This data describes a binding interaction between two proteins.

Sequence of the first protein:
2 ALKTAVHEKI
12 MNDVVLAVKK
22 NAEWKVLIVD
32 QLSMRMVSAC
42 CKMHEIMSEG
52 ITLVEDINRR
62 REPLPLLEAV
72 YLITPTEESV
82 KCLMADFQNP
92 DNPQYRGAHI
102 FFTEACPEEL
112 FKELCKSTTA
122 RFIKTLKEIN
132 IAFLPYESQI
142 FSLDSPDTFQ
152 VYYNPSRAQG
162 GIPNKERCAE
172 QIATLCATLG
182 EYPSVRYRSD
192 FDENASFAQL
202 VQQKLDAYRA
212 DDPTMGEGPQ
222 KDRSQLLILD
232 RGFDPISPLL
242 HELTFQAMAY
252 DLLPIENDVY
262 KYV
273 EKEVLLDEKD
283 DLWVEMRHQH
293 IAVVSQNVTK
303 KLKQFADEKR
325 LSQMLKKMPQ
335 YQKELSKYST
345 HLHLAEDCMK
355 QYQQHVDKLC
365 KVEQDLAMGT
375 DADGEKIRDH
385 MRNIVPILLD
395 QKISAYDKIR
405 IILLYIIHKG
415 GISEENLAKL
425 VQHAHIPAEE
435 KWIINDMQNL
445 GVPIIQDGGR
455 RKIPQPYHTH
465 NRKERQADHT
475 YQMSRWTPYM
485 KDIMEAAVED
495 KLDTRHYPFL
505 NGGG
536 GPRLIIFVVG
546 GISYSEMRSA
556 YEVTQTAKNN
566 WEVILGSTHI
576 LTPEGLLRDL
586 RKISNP

Residue-level contacts at the interface:
Residue Q336 in the first protein contacts residue E350 in the second protein (closest heavy-atom distance 4.4 Å).
Residue L329 in the first protein interacts with residue Q357 in the second protein (closest heavy-atom distance 4.0 Å).
Residue S343 in the first protein interacts with residue L339 in the second protein (closest heavy-atom distance 3.0 Å).
Residue L325 in the first protein contacts residue I293 in the second protein (closest heavy-atom distance 4.4 Å).
Residue Y342 in the first protein is in contact with residue L339 in the second protein (closest heavy-atom distance 4.2 Å).
Residue M353 in the first protein interacts with residue M328 in the second protein (closest heavy-atom distance 3.4 Å).
Residue S326 in the first protein is in contact with residue Q357 in the second protein (closest heavy-atom distance 2.6 Å).
Residue L329 in the first protein interacts with residue M353 in the second protein (closest heavy-atom distance 3.5 Å).
Residue L329 in the first protein is in contact with residue E350 in the second protein (closest heavy-atom distance 3.7 Å).
Residue L339 in the first protein contacts residue S343 in the second protein (closest heavy-atom distance 3.4 Å).
Residue Q357 in the first protein interacts with residue S326 in the second protein (closest heavy-atom distance 2.8 Å).
Residue M328 in the first protein interacts with residue A294 in the second protein (closest heavy-atom distance 4.2 Å).
Residue T301 in the first protein interacts with residue K311 in the second protein (closest heavy-atom distance 4.4 Å).
Residue A308 in the first protein interacts with residue K305 in the second protein (closest heavy-atom distance 3.0 Å).
Residue M332 in the first protein interacts with residue E350 in the second protein (closest heavy-atom distance 3.2 Å).
Residue T301 in the first protein contacts residue Y335 in the second protein (closest heavy-atom distance 3.2 Å).
Residue L304 in the first protein interacts with residue L339 in the second protein (closest heavy-atom distance 3.8 Å).
Residue L325 in the first protein interacts with residue A294 in the second protein (closest heavy-atom distance 4.2 Å).
Residue E350 in the first protein is in contact with residue M332 in the second protein (closest heavy-atom distance 2.7 Å).
Residue S297 in the first protein interacts with residue M328 in the second protein (closest heavy-atom distance 3.5 Å).
Residue M328 in the first protein is in contact with residue S297 in the second protein (closest heavy-atom distance 3.1 Å).
Residue R312 in the first protein contacts residue K305 in the second protein (closest heavy-atom distance 3.1 Å).
Residue L346 in the first protein is in contact with residue Q336 in the second protein (closest heavy-atom distance 4.2 Å).
Residue L325 in the first protein is in contact with residue M353 in the second protein (closest heavy-atom distance 4.3 Å).
Residue K305 in the first protein contacts residue D309 in the second protein (closest heavy-atom distance 3.4 Å).
Residue M332 in the first protein contacts residue S297 in the second protein (closest heavy-atom distance 3.8 Å).
Residue M353 in the first protein is in contact with residue L329 in the second protein (closest heavy-atom distance 4.3 Å).
Residue L339 in the first protein is in contact with residue L304 in the second protein (closest heavy-atom distance 3.3 Å).
Residue L339 in the first protein contacts residue L339 in the second protein (closest heavy-atom distance 4.4 Å).
Residue M328 in the first protein contacts residue M353 in the second protein (closest heavy-atom distance 3.2 Å).
Residue L304 in the first protein contacts residue Y335 in the second protein (closest heavy-atom distance 3.1 Å).
Residue S297 in the first protein contacts residue M332 in the second protein (closest heavy-atom distance 4.6 Å).
Residue Y335 in the first protein contacts residue L304 in the second protein (closest heavy-atom distance 3.1 Å).
Residue L339 in the first protein is in contact with residue L346 in the second protein (closest heavy-atom distance 4.3 Å).
Residue L346 in the first protein contacts residue Y335 in the second protein (closest heavy-atom distance 3.1 Å).
Residue E350 in the first protein interacts with residue P333 in the second protein (closest heavy-atom distance 4.1 Å).
Residue Y335 in the first protein interacts with residue T301 in the second protein (closest heavy-atom distance 2.9 Å).
Residue D309 in the first protein interacts with residue K305 in the second protein (closest heavy-atom distance 3.4 Å).
Residue Q336 in the first protein interacts with residue H347 in the second protein (closest heavy-atom distance 3.0 Å).
Residue K311 in the first protein contacts residue T301 in the second protein (closest heavy-atom distance 4.3 Å).
Residue Q357 in the first protein interacts with residue L325 in the second protein (closest heavy-atom distance 2.8 Å).
Residue Y335 in the first protein is in contact with residue L346 in the second protein (closest heavy-atom distance 3.1 Å).
Residue L346 in the first protein interacts with residue L339 in the second protein (closest heavy-atom distance 4.5 Å).
Residue L325 in the first protein contacts residue Q357 in the second protein (closest heavy-atom distance 3.7 Å).
Residue E350 in the first protein interacts with residue Q336 in the second protein (closest heavy-atom distance 4.5 Å).
Residue K305 in the first protein is in contact with residue A308 in the second protein (closest heavy-atom distance 3.4 Å).
Residue K305 in the first protein contacts residue R312 in the second protein (closest heavy-atom distance 3.1 Å).
Residue K354 in the first protein contacts residue L329 in the second protein (closest heavy-atom distance 4.1 Å).
Residue P333 in the first protein contacts residue E350 in the second protein (closest heavy-atom distance 3.8 Å).
Residue Q336 in the first protein interacts with residue L346 in the second protein (closest heavy-atom distance 3.6 Å).
Residue H347 in the first protein interacts with residue Q336 in the second protein (closest heavy-atom distance 2.7 Å).
Residue L325 in the first protein contacts residue Y356 in the second protein (closest heavy-atom distance 4.3 Å).
Residue M353 in the first protein interacts with residue L325 in the second protein (closest heavy-atom distance 4.3 Å).
Residue D309 in the first protein is in contact with residue D309 in the second protein (closest heavy-atom distance 3.8 Å).
Residue S343 in the first protein contacts residue Q336 in the second protein (closest heavy-atom distance 3.9 Å).
Residue L329 in the first protein is in contact with residue K354 in the second protein (closest heavy-atom distance 3.7 Å).
Residue Q336 in the first protein is in contact with residue S343 in the second protein (closest heavy-atom distance 3.4 Å).
Residue E350 in the first protein interacts with residue L329 in the second protein (closest heavy-atom distance 3.8 Å).
Residue L339 in the first protein interacts with residue Y342 in the second protein (closest heavy-atom distance 4.0 Å).
Residue Q357 in the first protein contacts residue L329 in the second protein (closest heavy-atom distance 4.0 Å).

Sequence of the second protein:
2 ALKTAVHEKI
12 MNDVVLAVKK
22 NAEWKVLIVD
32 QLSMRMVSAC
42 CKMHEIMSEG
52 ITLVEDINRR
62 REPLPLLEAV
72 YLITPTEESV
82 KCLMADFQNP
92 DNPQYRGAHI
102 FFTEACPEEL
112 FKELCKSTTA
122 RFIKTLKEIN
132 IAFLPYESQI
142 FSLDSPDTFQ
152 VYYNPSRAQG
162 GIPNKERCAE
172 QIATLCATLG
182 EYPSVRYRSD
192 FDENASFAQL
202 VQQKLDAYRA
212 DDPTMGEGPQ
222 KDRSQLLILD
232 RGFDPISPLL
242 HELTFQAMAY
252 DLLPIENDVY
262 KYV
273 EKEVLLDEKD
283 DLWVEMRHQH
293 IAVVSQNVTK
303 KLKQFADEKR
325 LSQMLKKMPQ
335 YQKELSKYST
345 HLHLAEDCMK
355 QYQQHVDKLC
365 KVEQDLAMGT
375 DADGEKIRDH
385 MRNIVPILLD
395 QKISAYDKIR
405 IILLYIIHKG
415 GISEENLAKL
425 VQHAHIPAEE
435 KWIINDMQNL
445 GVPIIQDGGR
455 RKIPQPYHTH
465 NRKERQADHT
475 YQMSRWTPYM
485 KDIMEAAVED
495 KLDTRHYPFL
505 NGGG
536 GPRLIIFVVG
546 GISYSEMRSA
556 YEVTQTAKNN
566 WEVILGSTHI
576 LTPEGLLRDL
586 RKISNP